Sequence of chain A:
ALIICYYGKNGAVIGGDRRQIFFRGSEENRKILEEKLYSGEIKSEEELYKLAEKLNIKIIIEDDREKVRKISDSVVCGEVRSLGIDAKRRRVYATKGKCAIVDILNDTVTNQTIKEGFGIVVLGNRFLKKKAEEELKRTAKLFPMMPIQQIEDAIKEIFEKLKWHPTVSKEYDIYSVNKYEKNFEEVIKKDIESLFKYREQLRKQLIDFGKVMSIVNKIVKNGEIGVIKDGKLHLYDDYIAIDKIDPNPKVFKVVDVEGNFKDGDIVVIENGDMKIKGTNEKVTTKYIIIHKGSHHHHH

Sequence of chain B:
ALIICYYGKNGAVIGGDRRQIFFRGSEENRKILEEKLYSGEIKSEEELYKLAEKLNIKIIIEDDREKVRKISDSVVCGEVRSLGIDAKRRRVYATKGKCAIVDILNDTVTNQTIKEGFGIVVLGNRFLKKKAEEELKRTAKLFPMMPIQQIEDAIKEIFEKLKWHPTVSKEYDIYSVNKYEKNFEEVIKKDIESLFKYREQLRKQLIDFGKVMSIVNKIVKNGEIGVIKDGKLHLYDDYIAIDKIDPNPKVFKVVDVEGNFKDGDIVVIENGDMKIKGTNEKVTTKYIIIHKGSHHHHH

Interface contacts:
Residue Q205 in chain B is in contact with residue F209 in chain A (closest heavy-atom distance 3.8 Å).
Residue Q201 in chain B interacts with residue V216 in chain A (closest heavy-atom distance 4.3 Å).
Residue H297 in chain B is in contact with residue E66 in chain A (closest heavy-atom distance 3.6 Å).
Residue M213 in chain B is in contact with residue Q205 in chain A (closest heavy-atom distance 3.7 Å).
Residue L206 in chain B contacts residue F209 in chain A (closest heavy-atom distance 3.9 Å).
Residue D273 in chain B contacts residue K190 in chain A (closest heavy-atom distance 3.0 Å).
Residue Q201 in chain B contacts residue I245 in chain A (closest heavy-atom distance 4.2 Å).
Residue R65 in chain B is in contact with residue H298 in chain A (closest heavy-atom distance 4.0 Å).
Residue I245 in chain B interacts with residue Q201 in chain A (closest heavy-atom distance 4.0 Å).
Residue H298 in chain B is in contact with residue R18 in chain A (closest heavy-atom distance 3.1 Å).
Residue N222 in chain B interacts with residue I71 in chain A (closest heavy-atom distance 3.0 Å).
Residue K221 in chain B contacts residue S194 in chain A (closest heavy-atom distance 4.4 Å).
Residue E270 in chain B contacts residue S72 in chain A (closest heavy-atom distance 4.5 Å).
Residue E66 in chain B contacts residue H297 in chain A (closest heavy-atom distance 3.6 Å).
Residue S72 in chain B contacts residue E270 in chain A (closest heavy-atom distance 4.3 Å).
Residue L202 in chain B contacts residue F209 in chain A (closest heavy-atom distance 4.0 Å).
Residue H299 in chain B interacts with residue R65 in chain A (closest heavy-atom distance 3.7 Å).
Residue E28 in chain B contacts residue N56 in chain A (closest heavy-atom distance 4.0 Å).
Residue I71 in chain B is in contact with residue N271 in chain A (closest heavy-atom distance 3.1 Å).
Residue N56 in chain B is in contact with residue E28 in chain A (closest heavy-atom distance 4.0 Å).
Residue N271 in chain B contacts residue K190 in chain A (closest heavy-atom distance 4.0 Å).
Residue H298 in chain B contacts residue R65 in chain A (closest heavy-atom distance 4.0 Å).
Residue R18 in chain B interacts with residue H298 in chain A (closest heavy-atom distance 3.0 Å).
Residue K190 in chain B interacts with residue D273 in chain A (closest heavy-atom distance 3.8 Å).
Residue K190 in chain B interacts with residue N271 in chain A (closest heavy-atom distance 4.7 Å).
Residue N271 in chain B contacts residue D191 in chain A (closest heavy-atom distance 4.6 Å).
Residue Q205 in chain B interacts with residue V212 in chain A (closest heavy-atom distance 3.6 Å).
Residue D64 in chain B contacts residue H297 in chain A (closest heavy-atom distance 4.7 Å).
Residue E66 in chain B interacts with residue H298 in chain A (closest heavy-atom distance 4.0 Å).
Residue M213 in chain B is in contact with residue Q201 in chain A (closest heavy-atom distance 4.5 Å).
Residue F209 in chain B interacts with residue L202 in chain A (closest heavy-atom distance 4.0 Å).
Residue Y198 in chain B interacts with residue V216 in chain A (closest heavy-atom distance 4.1 Å).
Residue L202 in chain B contacts residue M213 in chain A (closest heavy-atom distance 4.0 Å).
Residue N271 in chain B interacts with residue I71 in chain A (closest heavy-atom distance 3.5 Å).
Residue N56 in chain B is in contact with residue E27 in chain A (closest heavy-atom distance 4.7 Å).
Residue V216 in chain B contacts residue Y198 in chain A (closest heavy-atom distance 4.0 Å).
Residue Q205 in chain B contacts residue M213 in chain A (closest heavy-atom distance 3.7 Å).
Residue V187 in chain B contacts residue N271 in chain A (closest heavy-atom distance 4.1 Å).
Residue Q201 in chain B contacts residue M213 in chain A (closest heavy-atom distance 4.5 Å).
Residue D64 in chain B is in contact with residue H298 in chain A (closest heavy-atom distance 2.8 Å).
Residue F209 in chain B interacts with residue L206 in chain A (closest heavy-atom distance 4.0 Å).
Residue H298 in chain B interacts with residue D64 in chain A (closest heavy-atom distance 3.0 Å).
Residue R65 in chain B interacts with residue H299 in chain A (closest heavy-atom distance 3.7 Å).
Residue Y175 in chain B interacts with residue H297 in chain A (closest heavy-atom distance 4.0 Å).
Residue H298 in chain B contacts residue E66 in chain A (closest heavy-atom distance 3.7 Å).
Residue Y198 in chain B contacts residue M213 in chain A (closest heavy-atom distance 3.5 Å).
Residue H299 in chain B contacts residue D64 in chain A (closest heavy-atom distance 3.2 Å).
Residue V212 in chain B interacts with residue Q205 in chain A (closest heavy-atom distance 3.5 Å).
Residue I71 in chain B is in contact with residue N222 in chain A (closest heavy-atom distance 2.8 Å).
Residue F209 in chain B contacts residue F209 in chain A (closest heavy-atom distance 4.5 Å).
Residue I245 in chain B interacts with residue Q205 in chain A (closest heavy-atom distance 4.4 Å).
Residue N271 in chain B is in contact with residue V187 in chain A (closest heavy-atom distance 3.8 Å).
Residue V216 in chain B is in contact with residue Q201 in chain A (closest heavy-atom distance 4.2 Å).
Residue Y198 in chain B is in contact with residue N217 in chain A (closest heavy-atom distance 3.4 Å).
Residue M213 in chain B interacts with residue L202 in chain A (closest heavy-atom distance 3.8 Å).
Residue D64 in chain B is in contact with residue H299 in chain A (closest heavy-atom distance 3.1 Å).
Residue N217 in chain B contacts residue Y198 in chain A (closest heavy-atom distance 3.3 Å).
Residue H297 in chain B contacts residue Y175 in chain A (closest heavy-atom distance 3.9 Å).
Residue M213 in chain B contacts residue Y198 in chain A (closest heavy-atom distance 3.5 Å).
Residue F209 in chain B is in contact with residue Q205 in chain A (closest heavy-atom distance 3.8 Å).

The following describes two proteins that form a bound complex.